Sequence of chain B:
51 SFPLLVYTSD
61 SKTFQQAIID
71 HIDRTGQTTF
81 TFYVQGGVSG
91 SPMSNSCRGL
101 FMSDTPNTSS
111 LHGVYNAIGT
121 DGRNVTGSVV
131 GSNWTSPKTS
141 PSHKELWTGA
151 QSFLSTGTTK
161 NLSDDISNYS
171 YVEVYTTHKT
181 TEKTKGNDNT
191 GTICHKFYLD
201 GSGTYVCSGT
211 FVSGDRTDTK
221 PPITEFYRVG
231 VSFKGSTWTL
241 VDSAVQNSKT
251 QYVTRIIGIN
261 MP

Sequence of chain A:
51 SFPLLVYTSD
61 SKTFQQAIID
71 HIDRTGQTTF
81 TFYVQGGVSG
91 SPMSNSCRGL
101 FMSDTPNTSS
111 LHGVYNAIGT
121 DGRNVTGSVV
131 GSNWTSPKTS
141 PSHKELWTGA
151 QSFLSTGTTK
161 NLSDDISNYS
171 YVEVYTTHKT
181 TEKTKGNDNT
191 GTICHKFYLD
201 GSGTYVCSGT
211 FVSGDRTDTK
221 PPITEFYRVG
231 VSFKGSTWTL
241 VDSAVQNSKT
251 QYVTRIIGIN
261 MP

These two protein chains interact to form a complex.

Interface contacts:
Residue F226 in chain B contacts residue T210 in chain A (closest heavy-atom distance 3.8 Å).
Residue M261 in chain B interacts with residue I259 in chain A (closest heavy-atom distance 3.6 Å).
Residue T79 in chain B is in contact with residue T81 in chain A (closest heavy-atom distance 3.3 Å).
Residue K196 in chain B is in contact with residue E173 in chain A (closest heavy-atom distance 2.8 Å).
Residue T139 in chain B is in contact with residue S142 in chain A (closest heavy-atom distance 3.2 Å).
Residue P141 in chain B interacts with residue H143 in chain A (closest heavy-atom distance 3.5 Å).
Residue D104 in chain B is in contact with residue P53 in chain A (closest heavy-atom distance 3.6 Å).
Residue D200 in chain B is in contact with residue G191 in chain A (closest heavy-atom distance 3.5 Å).
Residue K196 in chain B interacts with residue Y175 in chain A (closest heavy-atom distance 3.3 Å).
Residue Y205 in chain B is in contact with residue T190 in chain A (closest heavy-atom distance 3.5 Å).
Residue T204 in chain B is in contact with residue G191 in chain A (closest heavy-atom distance 3.4 Å).
Residue T126 in chain B interacts with residue G122 in chain A (closest heavy-atom distance 2.6 Å).
Residue S128 in chain B contacts residue G119 in chain A (closest heavy-atom distance 3.6 Å).
Residue V114 in chain B contacts residue R98 in chain A (closest heavy-atom distance 3.7 Å).
Residue T204 in chain B contacts residue N189 in chain A (closest heavy-atom distance 3.5 Å).
Residue A244 in chain B contacts residue V212 in chain A (closest heavy-atom distance 3.7 Å).
Residue G209 in chain B contacts residue T210 in chain A (closest heavy-atom distance 3.8 Å).
Residue G127 in chain B contacts residue I118 in chain A (closest heavy-atom distance 3.7 Å).
Residue D200 in chain B contacts residue T192 in chain A (closest heavy-atom distance 2.6 Å).
Residue F226 in chain B interacts with residue V212 in chain A (closest heavy-atom distance 3.7 Å).
Residue F197 in chain B is in contact with residue T190 in chain A (closest heavy-atom distance 3.7 Å).
Residue M261 in chain B is in contact with residue H143 in chain A (closest heavy-atom distance 3.2 Å).
Residue D242 in chain B interacts with residue T184 in chain A (closest heavy-atom distance 3.7 Å).
Residue F226 in chain B interacts with residue T224 in chain A (closest heavy-atom distance 3.7 Å).
Residue T210 in chain B interacts with residue T210 in chain A (closest heavy-atom distance 3.5 Å).
Residue V206 in chain B interacts with residue N189 in chain A (closest heavy-atom distance 3.7 Å).
Residue S140 in chain B is in contact with residue P141 in chain A (closest heavy-atom distance 3.7 Å).
Residue S140 in chain B interacts with residue S140 in chain A (closest heavy-atom distance 3.1 Å).
Residue S140 in chain B interacts with residue H143 in chain A (closest heavy-atom distance 3.6 Å).
Residue T135 in chain B interacts with residue T120 in chain A (closest heavy-atom distance 3.4 Å).
Residue T204 in chain B contacts residue N187 in chain A (closest heavy-atom distance 3.3 Å).
Residue F197 in chain B is in contact with residue T192 in chain A (closest heavy-atom distance 3.1 Å).
Residue S208 in chain B is in contact with residue T210 in chain A (closest heavy-atom distance 3.6 Å).
Residue Y171 in chain B is in contact with residue R255 in chain A (closest heavy-atom distance 3.0 Å).
Residue S128 in chain B contacts residue T120 in chain A (closest heavy-atom distance 2.6 Å).
Residue M261 in chain B contacts residue E173 in chain A (closest heavy-atom distance 3.6 Å).
Residue P262 in chain B interacts with residue H143 in chain A (closest heavy-atom distance 2.8 Å).
Residue R228 in chain B is in contact with residue V212 in chain A (closest heavy-atom distance 2.9 Å).
Residue Y198 in chain B interacts with residue T192 in chain A (closest heavy-atom distance 2.8 Å).
Residue Y115 in chain B interacts with residue I118 in chain A (closest heavy-atom distance 3.4 Å).
Residue N116 in chain B interacts with residue N116 in chain A (closest heavy-atom distance 2.9 Å).
Residue S208 in chain B interacts with residue V212 in chain A (closest heavy-atom distance 3.1 Å).
Residue T126 in chain B contacts residue N124 in chain A (closest heavy-atom distance 3.4 Å).
Residue V114 in chain B is in contact with residue I118 in chain A (closest heavy-atom distance 3.7 Å).
Residue H112 in chain B contacts residue R98 in chain A (closest heavy-atom distance 3.6 Å).
Residue T139 in chain B contacts residue H143 in chain A (closest heavy-atom distance 3.1 Å).
Residue D104 in chain B contacts residue R98 in chain A (closest heavy-atom distance 2.5 Å).
Residue Y171 in chain B interacts with residue Y175 in chain A (closest heavy-atom distance 3.4 Å).
Residue T204 in chain B interacts with residue T190 in chain A (closest heavy-atom distance 3.3 Å).
Residue P141 in chain B is in contact with residue P141 in chain A (closest heavy-atom distance 3.5 Å).
Residue S208 in chain B interacts with residue F211 in chain A (closest heavy-atom distance 3.5 Å).
Residue K196 in chain B contacts residue C194 in chain A (closest heavy-atom distance 2.9 Å).
Residue K138 in chain B contacts residue D121 in chain A (closest heavy-atom distance 2.8 Å).
Residue V241 in chain B is in contact with residue K185 in chain A (closest heavy-atom distance 3.0 Å).
Residue V206 in chain B is in contact with residue T190 in chain A (closest heavy-atom distance 2.9 Å).
Residue S202 in chain B interacts with residue G191 in chain A (closest heavy-atom distance 3.5 Å).
Residue Y198 in chain B contacts residue R255 in chain A (closest heavy-atom distance 3.5 Å).
Residue Y171 in chain B interacts with residue I257 in chain A (closest heavy-atom distance 3.6 Å).
Residue S202 in chain B interacts with residue N189 in chain A (closest heavy-atom distance 3.4 Å).
Residue R228 in chain B contacts residue T184 in chain A (closest heavy-atom distance 3.4 Å).